Interface contacts:
Residue K520 in protein 1 interacts with residue W194 in protein 2 (closest heavy-atom distance 3.0 Å).
Residue P572 in protein 1 contacts residue D312 in protein 2 (closest heavy-atom distance 3.1 Å).
Residue T276 in protein 1 interacts with residue S61 in protein 2 (closest heavy-atom distance 2.1 Å).
Residue T621 in protein 1 contacts residue E78 in protein 2 (closest heavy-atom distance 3.3 Å).
Residue R325 in protein 1 contacts residue G128 in protein 2 (closest heavy-atom distance 2.5 Å).
Residue Y278 in protein 1 is in contact with residue R125 in protein 2 (closest heavy-atom distance 3.1 Å).
Residue T276 in protein 1 interacts with residue G89 in protein 2 (closest heavy-atom distance 3.4 Å).
Residue Q382 in protein 1 contacts residue N198 in protein 2 (closest heavy-atom distance 2.9 Å).
Residue K529 in protein 1 is in contact with residue Q336 in protein 2 (closest heavy-atom distance 2.8 Å).
Residue K520 in protein 1 is in contact with residue P273 in protein 2 (closest heavy-atom distance 2.2 Å).
Residue E659 in protein 1 is in contact with residue C32 in protein 2 (closest heavy-atom distance 2.6 Å).
Residue L467 in protein 1 interacts with residue G241 in protein 2 (closest heavy-atom distance 3.0 Å).
Residue S666 in protein 1 contacts residue S61 in protein 2 (closest heavy-atom distance 2.9 Å).
Residue N216 in protein 1 is in contact with residue R125 in protein 2 (closest heavy-atom distance 3.0 Å).
Residue F630 in protein 1 contacts residue M33 in protein 2 (closest heavy-atom distance 3.1 Å).
Residue Q575 in protein 1 is in contact with residue Y355 in protein 2 (closest heavy-atom distance 3.2 Å).
Residue R211 in protein 1 is in contact with residue Y37 in protein 2 (closest heavy-atom distance 3.2 Å).
Residue R325 in protein 1 interacts with residue T130 in protein 2 (closest heavy-atom distance 3.4 Å).
Residue T623 in protein 1 is in contact with residue K87 in protein 2 (closest heavy-atom distance 3.2 Å).
Residue Y229 in protein 1 is in contact with residue G85 in protein 2 (closest heavy-atom distance 2.5 Å).
Residue K327 in protein 1 contacts residue Y151 in protein 2 (closest heavy-atom distance 2.6 Å).
Residue S616 in protein 1 is in contact with residue D334 in protein 2 (closest heavy-atom distance 3.4 Å).
Residue E660 in protein 1 interacts with residue W35 in protein 2 (closest heavy-atom distance 2.9 Å).
Residue R337 in protein 1 interacts with residue E175 in protein 2 (closest heavy-atom distance 3.3 Å).
Residue V388 in protein 1 contacts residue P243 in protein 2 (closest heavy-atom distance 3.3 Å).
Residue E215 in protein 1 interacts with residue R125 in protein 2 (closest heavy-atom distance 3.1 Å).
Residue V389 in protein 1 contacts residue Y239 in protein 2 (closest heavy-atom distance 3.3 Å).
Residue R211 in protein 1 is in contact with residue W35 in protein 2 (closest heavy-atom distance 3.1 Å).
Residue T623 in protein 1 is in contact with residue E78 in protein 2 (closest heavy-atom distance 2.7 Å).
Residue Y278 in protein 1 contacts residue F113 in protein 2 (closest heavy-atom distance 3.4 Å).
Residue T276 in protein 1 is in contact with residue S109 in protein 2 (closest heavy-atom distance 2.8 Å).
Residue K214 in protein 1 is in contact with residue R125 in protein 2 (closest heavy-atom distance 2.8 Å).
Residue Y278 in protein 1 contacts residue S109 in protein 2 (closest heavy-atom distance 3.0 Å).
Residue I380 in protein 1 interacts with residue D171 in protein 2 (closest heavy-atom distance 3.3 Å).
Residue R325 in protein 1 interacts with residue R152 in protein 2 (closest heavy-atom distance 3.1 Å).
Residue D277 in protein 1 is in contact with residue H110 in protein 2 (closest heavy-atom distance 2.5 Å).
Residue S616 in protein 1 contacts residue Q336 in protein 2 (closest heavy-atom distance 3.0 Å).
Residue Q382 in protein 1 contacts residue Y244 in protein 2 (closest heavy-atom distance 3.4 Å).
Residue P582 in protein 1 contacts residue Q336 in protein 2 (closest heavy-atom distance 3.3 Å).
Residue L622 in protein 1 interacts with residue E78 in protein 2 (closest heavy-atom distance 3.0 Å).
Residue Y323 in protein 1 contacts residue H110 in protein 2 (closest heavy-atom distance 3.2 Å).
Residue S334 in protein 1 contacts residue M174 in protein 2 (closest heavy-atom distance 3.2 Å).
Residue L467 in protein 1 contacts residue Y239 in protein 2 (closest heavy-atom distance 3.3 Å).
Residue L665 in protein 1 is in contact with residue K87 in protein 2 (closest heavy-atom distance 3.3 Å).
Residue D212 in protein 1 is in contact with residue K87 in protein 2 (closest heavy-atom distance 2.9 Å).
Residue E659 in protein 1 contacts residue M33 in protein 2 (closest heavy-atom distance 2.7 Å).
Residue K214 in protein 1 contacts residue F86 in protein 2 (closest heavy-atom distance 3.4 Å).
Residue N378 in protein 1 is in contact with residue E175 in protein 2 (closest heavy-atom distance 3.0 Å).
Residue D212 in protein 1 contacts residue W35 in protein 2 (closest heavy-atom distance 3.3 Å).
Residue E660 in protein 1 interacts with residue K34 in protein 2 (closest heavy-atom distance 3.4 Å).
Residue I379 in protein 1 is in contact with residue Y244 in protein 2 (closest heavy-atom distance 3.4 Å).
Residue Y229 in protein 1 interacts with residue G38 in protein 2 (closest heavy-atom distance 3.3 Å).
Residue K222 in protein 1 is in contact with residue T160 in protein 2 (closest heavy-atom distance 3.2 Å).
Residue A573 in protein 1 is in contact with residue Y355 in protein 2 (closest heavy-atom distance 3.3 Å).
Residue L274 in protein 1 interacts with residue S61 in protein 2 (closest heavy-atom distance 3.1 Å).
Residue Y583 in protein 1 interacts with residue Y60 in protein 2 (closest heavy-atom distance 3.0 Å).
Residue I380 in protein 1 interacts with residue Y244 in protein 2 (closest heavy-atom distance 3.3 Å).
Residue T519 in protein 1 contacts residue W272 in protein 2 (closest heavy-atom distance 3.1 Å).
Residue F284 in protein 1 interacts with residue H110 in protein 2 (closest heavy-atom distance 3.1 Å).
Residue K214 in protein 1 is in contact with residue N84 in protein 2 (closest heavy-atom distance 3.0 Å).

These two protein chains interact to form a complex.

Sequence of protein 2:
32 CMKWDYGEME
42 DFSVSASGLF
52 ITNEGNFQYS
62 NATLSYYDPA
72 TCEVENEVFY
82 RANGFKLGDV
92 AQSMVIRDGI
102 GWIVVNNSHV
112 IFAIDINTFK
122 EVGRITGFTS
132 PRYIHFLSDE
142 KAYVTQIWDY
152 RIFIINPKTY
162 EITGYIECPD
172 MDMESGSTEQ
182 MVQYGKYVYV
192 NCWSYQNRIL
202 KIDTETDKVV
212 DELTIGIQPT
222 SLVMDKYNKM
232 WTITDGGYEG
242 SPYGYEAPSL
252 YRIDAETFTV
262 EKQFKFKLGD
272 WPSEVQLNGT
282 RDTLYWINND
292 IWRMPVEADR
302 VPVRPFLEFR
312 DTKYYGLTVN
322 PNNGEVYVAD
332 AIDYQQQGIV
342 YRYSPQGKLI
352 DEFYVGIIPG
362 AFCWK

Sequence of protein 1:
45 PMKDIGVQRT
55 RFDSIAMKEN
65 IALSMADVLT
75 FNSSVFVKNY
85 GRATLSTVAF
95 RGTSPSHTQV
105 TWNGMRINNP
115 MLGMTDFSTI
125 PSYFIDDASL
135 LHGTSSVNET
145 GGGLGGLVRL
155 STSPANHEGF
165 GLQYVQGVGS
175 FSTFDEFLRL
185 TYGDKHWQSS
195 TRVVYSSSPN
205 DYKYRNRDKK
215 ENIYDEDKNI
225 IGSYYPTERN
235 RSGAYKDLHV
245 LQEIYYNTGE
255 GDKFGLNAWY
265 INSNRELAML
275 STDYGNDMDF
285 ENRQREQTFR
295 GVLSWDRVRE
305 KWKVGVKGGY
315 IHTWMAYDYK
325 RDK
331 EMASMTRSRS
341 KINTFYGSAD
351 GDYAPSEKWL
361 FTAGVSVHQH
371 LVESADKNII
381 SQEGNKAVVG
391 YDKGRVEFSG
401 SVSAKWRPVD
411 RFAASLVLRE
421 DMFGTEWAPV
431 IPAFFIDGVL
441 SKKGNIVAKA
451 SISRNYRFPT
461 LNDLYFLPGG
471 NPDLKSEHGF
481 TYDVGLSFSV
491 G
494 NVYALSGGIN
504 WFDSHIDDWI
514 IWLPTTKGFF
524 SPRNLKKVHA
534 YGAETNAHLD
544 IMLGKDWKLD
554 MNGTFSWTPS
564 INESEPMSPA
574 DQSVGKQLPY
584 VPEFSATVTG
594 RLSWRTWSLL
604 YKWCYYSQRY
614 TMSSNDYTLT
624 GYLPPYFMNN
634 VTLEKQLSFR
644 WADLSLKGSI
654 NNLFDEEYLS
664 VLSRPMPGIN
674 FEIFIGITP